Sequence of protein 2:
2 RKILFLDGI

The following describes two proteins that form a bound complex.

Sequence of protein 1:
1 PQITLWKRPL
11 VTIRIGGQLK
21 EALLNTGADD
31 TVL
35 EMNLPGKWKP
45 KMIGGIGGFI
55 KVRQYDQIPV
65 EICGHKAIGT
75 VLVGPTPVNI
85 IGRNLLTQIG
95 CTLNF

Contacts between the two chains:
Residue A28 in protein 1 interacts with residue L7 in protein 2 (closest heavy-atom distance 3.5 Å).
Residue G27 in protein 1 contacts residue L5 in protein 2 (closest heavy-atom distance 4.1 Å).
Residue A28 in protein 1 is in contact with residue L5 in protein 2 (closest heavy-atom distance 4.5 Å).
Residue G48 in protein 1 interacts with residue L7 in protein 2 (closest heavy-atom distance 3.3 Å).
Residue D29 in protein 1 interacts with residue L7 in protein 2 (closest heavy-atom distance 3.0 Å).
Residue N25 in protein 1 interacts with residue L5 in protein 2 (closest heavy-atom distance 2.7 Å).
Residue I47 in protein 1 is in contact with residue G9 in protein 2 (closest heavy-atom distance 4.6 Å).
Residue F53 in protein 1 is in contact with residue I10 in protein 2 (closest heavy-atom distance 4.6 Å).
Residue M46 in protein 1 is in contact with residue I10 in protein 2 (closest heavy-atom distance 3.0 Å).
Residue I47 in protein 1 interacts with residue L7 in protein 2 (closest heavy-atom distance 3.9 Å).
Residue D29 in protein 1 interacts with residue G9 in protein 2 (closest heavy-atom distance 2.8 Å).
Residue I84 in protein 1 interacts with residue L7 in protein 2 (closest heavy-atom distance 4.5 Å).
Residue K45 in protein 1 is in contact with residue I10 in protein 2 (closest heavy-atom distance 3.9 Å).
Residue P81 in protein 1 is in contact with residue L5 in protein 2 (closest heavy-atom distance 4.2 Å).
Residue G48 in protein 1 contacts residue D8 in protein 2 (closest heavy-atom distance 2.7 Å).
Residue I47 in protein 1 interacts with residue I10 in protein 2 (closest heavy-atom distance 4.9 Å).
Residue I84 in protein 1 is in contact with residue L5 in protein 2 (closest heavy-atom distance 3.8 Å).
Residue M46 in protein 1 contacts residue G9 in protein 2 (closest heavy-atom distance 4.9 Å).
Residue G27 in protein 1 contacts residue L7 in protein 2 (closest heavy-atom distance 3.1 Å).
Residue D30 in protein 1 interacts with residue G9 in protein 2 (closest heavy-atom distance 3.4 Å).
Residue V82 in protein 1 interacts with residue L5 in protein 2 (closest heavy-atom distance 3.9 Å).
Residue K45 in protein 1 is in contact with residue G9 in protein 2 (closest heavy-atom distance 2.8 Å).
Residue I50 in protein 1 contacts residue I4 in protein 2 (closest heavy-atom distance 3.5 Å).
Residue G49 in protein 1 interacts with residue L7 in protein 2 (closest heavy-atom distance 4.8 Å).
Residue G49 in protein 1 interacts with residue F6 in protein 2 (closest heavy-atom distance 3.6 Å).
Residue P81 in protein 1 contacts residue R2 in protein 2 (closest heavy-atom distance 4.2 Å).
Residue V82 in protein 1 interacts with residue R2 in protein 2 (closest heavy-atom distance 3.3 Å).
Residue D29 in protein 1 contacts residue D8 in protein 2 (closest heavy-atom distance 3.4 Å).
Residue G27 in protein 1 contacts residue F6 in protein 2 (closest heavy-atom distance 3.4 Å).
Residue D29 in protein 1 interacts with residue I10 in protein 2 (closest heavy-atom distance 4.7 Å).
Residue L23 in protein 1 contacts residue L5 in protein 2 (closest heavy-atom distance 3.6 Å).
Residue I50 in protein 1 contacts residue F6 in protein 2 (closest heavy-atom distance 4.3 Å).
Residue G48 in protein 1 is in contact with residue F6 in protein 2 (closest heavy-atom distance 4.0 Å).
Residue V32 in protein 1 contacts residue L7 in protein 2 (closest heavy-atom distance 3.6 Å).
Residue D30 in protein 1 interacts with residue L7 in protein 2 (closest heavy-atom distance 3.9 Å).
Residue M46 in protein 1 contacts residue D8 in protein 2 (closest heavy-atom distance 4.8 Å).
Residue G49 in protein 1 contacts residue D8 in protein 2 (closest heavy-atom distance 5.0 Å).
Residue R8 in protein 1 interacts with residue K3 in protein 2 (closest heavy-atom distance 4.0 Å).
Residue I47 in protein 1 contacts residue D8 in protein 2 (closest heavy-atom distance 3.5 Å).
Residue N25 in protein 1 contacts residue F6 in protein 2 (closest heavy-atom distance 4.9 Å).
Residue R8 in protein 1 contacts residue R2 in protein 2 (closest heavy-atom distance 3.6 Å).